This data describes a binding interaction between two proteins.

Sequence of chain B:
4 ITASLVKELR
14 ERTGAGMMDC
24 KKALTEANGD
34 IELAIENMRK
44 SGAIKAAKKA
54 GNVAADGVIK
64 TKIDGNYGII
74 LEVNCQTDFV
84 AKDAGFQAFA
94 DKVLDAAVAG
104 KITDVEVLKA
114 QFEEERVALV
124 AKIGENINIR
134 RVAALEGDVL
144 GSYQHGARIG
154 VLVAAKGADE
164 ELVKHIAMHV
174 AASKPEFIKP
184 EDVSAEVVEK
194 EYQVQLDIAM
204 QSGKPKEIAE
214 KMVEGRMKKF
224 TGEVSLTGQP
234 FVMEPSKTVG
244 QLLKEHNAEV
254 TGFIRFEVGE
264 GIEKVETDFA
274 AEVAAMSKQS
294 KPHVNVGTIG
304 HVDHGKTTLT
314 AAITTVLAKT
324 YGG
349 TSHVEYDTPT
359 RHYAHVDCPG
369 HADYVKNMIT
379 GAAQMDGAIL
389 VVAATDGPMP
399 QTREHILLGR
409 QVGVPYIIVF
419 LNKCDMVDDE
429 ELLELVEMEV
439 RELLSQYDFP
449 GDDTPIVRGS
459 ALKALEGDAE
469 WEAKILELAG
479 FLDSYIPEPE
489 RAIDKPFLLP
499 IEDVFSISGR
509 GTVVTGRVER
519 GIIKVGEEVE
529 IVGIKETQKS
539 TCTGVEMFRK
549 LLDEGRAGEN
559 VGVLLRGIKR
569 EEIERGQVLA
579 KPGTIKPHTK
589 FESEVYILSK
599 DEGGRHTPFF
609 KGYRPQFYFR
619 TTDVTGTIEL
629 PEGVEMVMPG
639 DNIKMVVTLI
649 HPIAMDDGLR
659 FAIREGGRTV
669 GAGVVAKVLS

Sequence of chain A:
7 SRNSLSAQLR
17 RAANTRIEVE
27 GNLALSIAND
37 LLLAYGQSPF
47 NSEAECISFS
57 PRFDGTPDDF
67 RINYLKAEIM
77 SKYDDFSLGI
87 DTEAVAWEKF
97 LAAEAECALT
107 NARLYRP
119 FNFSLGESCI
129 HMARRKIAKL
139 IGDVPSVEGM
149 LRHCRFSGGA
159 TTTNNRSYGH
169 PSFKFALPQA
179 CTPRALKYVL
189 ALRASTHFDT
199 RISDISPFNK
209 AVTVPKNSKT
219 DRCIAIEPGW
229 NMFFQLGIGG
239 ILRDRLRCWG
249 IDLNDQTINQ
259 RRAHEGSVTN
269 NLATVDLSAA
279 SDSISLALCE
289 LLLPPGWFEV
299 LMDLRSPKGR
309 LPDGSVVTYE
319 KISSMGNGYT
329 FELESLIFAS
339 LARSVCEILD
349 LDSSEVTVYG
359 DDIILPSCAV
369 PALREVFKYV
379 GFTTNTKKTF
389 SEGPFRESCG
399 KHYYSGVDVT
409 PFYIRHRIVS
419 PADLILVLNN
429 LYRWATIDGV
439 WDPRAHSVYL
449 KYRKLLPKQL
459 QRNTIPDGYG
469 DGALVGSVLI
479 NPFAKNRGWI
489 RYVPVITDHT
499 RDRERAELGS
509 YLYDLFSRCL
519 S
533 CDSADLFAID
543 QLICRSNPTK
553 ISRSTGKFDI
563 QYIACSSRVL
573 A

Residue-level contacts at the interface:
Residue S205 in chain B contacts residue D64 in chain A (closest heavy-atom distance 2.8 Å).
Residue H604 in chain B interacts with residue S569 in chain A (closest heavy-atom distance 2.8 Å).
Residue R666 in chain B contacts residue S568 in chain A (closest heavy-atom distance 2.9 Å).
Residue V511 in chain B contacts residue Y509 in chain A (closest heavy-atom distance 3.3 Å).
Residue E544 in chain B interacts with residue H195 in chain A (closest heavy-atom distance 2.6 Å).
Residue E544 in chain B interacts with residue F196 in chain A (closest heavy-atom distance 3.5 Å).
Residue E500 in chain B contacts residue R516 in chain A (closest heavy-atom distance 2.9 Å).
Residue F607 in chain B is in contact with residue W487 in chain A (closest heavy-atom distance 3.6 Å).
Residue F546 in chain B interacts with residue T194 in chain A (closest heavy-atom distance 2.6 Å).
Residue M215 in chain B contacts residue V438 in chain A (closest heavy-atom distance 3.5 Å).
Residue P238 in chain B interacts with residue R489 in chain A (closest heavy-atom distance 3.6 Å).
Residue N375 in chain B is in contact with residue D537 in chain A (closest heavy-atom distance 3.4 Å).
Residue R547 in chain B is in contact with residue S193 in chain A (closest heavy-atom distance 3.0 Å).
Residue R603 in chain B contacts residue W487 in chain A (closest heavy-atom distance 2.5 Å).
Residue M215 in chain B interacts with residue W439 in chain A (closest heavy-atom distance 3.4 Å).
Residue K214 in chain B contacts residue P441 in chain A (closest heavy-atom distance 3.6 Å).
Residue R612 in chain B interacts with residue I488 in chain A (closest heavy-atom distance 3.6 Å).
Residue R568 in chain B interacts with residue R503 in chain A (closest heavy-atom distance 3.1 Å).
Residue V502 in chain B contacts residue R503 in chain A (closest heavy-atom distance 2.8 Å).
Residue E544 in chain B is in contact with residue Y509 in chain A (closest heavy-atom distance 2.5 Å).
Residue F546 in chain B interacts with residue F514 in chain A (closest heavy-atom distance 3.7 Å).
Residue F503 in chain B contacts residue R503 in chain A (closest heavy-atom distance 3.3 Å).
Residue T378 in chain B contacts residue D537 in chain A (closest heavy-atom distance 2.6 Å).
Residue I211 in chain B contacts residue D440 in chain A (closest heavy-atom distance 3.6 Å).
Residue T513 in chain B is in contact with residue D512 in chain A (closest heavy-atom distance 2.8 Å).
Residue F608 in chain B contacts residue W487 in chain A (closest heavy-atom distance 3.2 Å).
Residue N558 in chain B contacts residue R516 in chain A (closest heavy-atom distance 3.2 Å).
Residue T513 in chain B contacts residue R516 in chain A (closest heavy-atom distance 3.6 Å).
Residue M545 in chain B contacts residue H195 in chain A (closest heavy-atom distance 3.4 Å).
Residue S504 in chain B contacts residue E505 in chain A (closest heavy-atom distance 3.1 Å).
Residue Y616 in chain B interacts with residue C546 in chain A (closest heavy-atom distance 3.0 Å).
Residue E663 in chain B is in contact with residue I488 in chain A (closest heavy-atom distance 3.5 Å).
Residue R573 in chain B contacts residue S548 in chain A (closest heavy-atom distance 2.8 Å).
Residue E600 in chain B contacts residue L538 in chain A (closest heavy-atom distance 3.5 Å).
Residue R547 in chain B is in contact with residue L149 in chain A (closest heavy-atom distance 2.9 Å).
Residue F503 in chain B interacts with residue E505 in chain A (closest heavy-atom distance 3.4 Å).
Residue G514 in chain B contacts residue R516 in chain A (closest heavy-atom distance 3.7 Å).
Residue F503 in chain B interacts with residue Y509 in chain A (closest heavy-atom distance 3.6 Å).
Residue S239 in chain B interacts with residue L477 in chain A (closest heavy-atom distance 3.4 Å).
Residue G610 in chain B interacts with residue G486 in chain A (closest heavy-atom distance 3.4 Å).
Residue R219 in chain B is in contact with residue D436 in chain A (closest heavy-atom distance 3.6 Å).
Residue D501 in chain B is in contact with residue P550 in chain A (closest heavy-atom distance 3.4 Å).
Residue P208 in chain B is in contact with residue R442 in chain A (closest heavy-atom distance 3.6 Å).
Residue M215 in chain B interacts with residue P441 in chain A (closest heavy-atom distance 3.7 Å).
Residue E226 in chain B is in contact with residue A573 in chain A (closest heavy-atom distance 2.9 Å).
Residue F546 in chain B is in contact with residue C517 in chain A (closest heavy-atom distance 3.5 Å).
Residue T349 in chain B interacts with residue A536 in chain A (closest heavy-atom distance 2.8 Å).
Residue R612 in chain B interacts with residue G486 in chain A (closest heavy-atom distance 3.2 Å).
Residue S205 in chain B contacts residue T62 in chain A (closest heavy-atom distance 3.5 Å).
Residue A380 in chain B is in contact with residue D537 in chain A (closest heavy-atom distance 3.4 Å).
Residue R568 in chain B contacts residue E505 in chain A (closest heavy-atom distance 3.2 Å).
Residue M236 in chain B contacts residue W487 in chain A (closest heavy-atom distance 3.5 Å).
Residue T378 in chain B contacts residue A540 in chain A (closest heavy-atom distance 3.4 Å).
Residue E500 in chain B interacts with residue C546 in chain A (closest heavy-atom distance 3.3 Å).
Residue K598 in chain B contacts residue V571 in chain A (closest heavy-atom distance 3.4 Å).
Residue Y611 in chain B interacts with residue G486 in chain A (closest heavy-atom distance 3.1 Å).
Residue D501 in chain B contacts residue R503 in chain A (closest heavy-atom distance 3.2 Å).
Residue S205 in chain B interacts with residue P63 in chain A (closest heavy-atom distance 3.2 Å).
Residue Y616 in chain B contacts residue L544 in chain A (closest heavy-atom distance 3.6 Å).
Residue E500 in chain B contacts residue S548 in chain A (closest heavy-atom distance 2.8 Å).